Sequence of chain A:
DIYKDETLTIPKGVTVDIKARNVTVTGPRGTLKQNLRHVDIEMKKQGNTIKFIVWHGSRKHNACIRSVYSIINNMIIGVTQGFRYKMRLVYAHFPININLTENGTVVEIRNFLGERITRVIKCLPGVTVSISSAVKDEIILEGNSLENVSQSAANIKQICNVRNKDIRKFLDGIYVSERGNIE

Sequence of chain B:
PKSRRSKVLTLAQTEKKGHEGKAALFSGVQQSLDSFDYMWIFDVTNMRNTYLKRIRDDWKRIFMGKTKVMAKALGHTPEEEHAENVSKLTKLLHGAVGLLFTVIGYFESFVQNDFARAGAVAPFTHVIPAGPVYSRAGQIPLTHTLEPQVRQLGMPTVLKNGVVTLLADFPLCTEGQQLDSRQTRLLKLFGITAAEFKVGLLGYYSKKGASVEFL

The following describes two proteins that form a bound complex.

Residue-level contacts at the interface:
Residue L182 in chain B interacts with residue V138 in chain A (closest heavy-atom distance 4.3 Å).
Residue T172 in chain B contacts residue R91 in chain A (closest heavy-atom distance 4.3 Å).
Residue A183 in chain B contacts residue V138 in chain A (closest heavy-atom distance 4.6 Å).
Residue A183 in chain B is in contact with residue A137 in chain A (closest heavy-atom distance 4.7 Å).
Residue L182 in chain B contacts residue K139 in chain A (closest heavy-atom distance 4.0 Å).
Residue V173 in chain B interacts with residue R91 in chain A (closest heavy-atom distance 4.2 Å).